This data describes a binding interaction between two proteins.

Sequence of chain A:
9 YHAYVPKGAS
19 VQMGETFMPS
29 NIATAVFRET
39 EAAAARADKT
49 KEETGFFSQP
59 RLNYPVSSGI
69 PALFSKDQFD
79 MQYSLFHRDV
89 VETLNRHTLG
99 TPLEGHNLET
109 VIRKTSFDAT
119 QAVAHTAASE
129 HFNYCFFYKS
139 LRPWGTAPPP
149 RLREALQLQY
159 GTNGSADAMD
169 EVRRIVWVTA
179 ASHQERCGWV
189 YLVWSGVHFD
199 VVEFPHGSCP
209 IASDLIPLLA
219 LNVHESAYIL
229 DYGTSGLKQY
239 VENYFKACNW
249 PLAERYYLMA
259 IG

Sequence of chain B:
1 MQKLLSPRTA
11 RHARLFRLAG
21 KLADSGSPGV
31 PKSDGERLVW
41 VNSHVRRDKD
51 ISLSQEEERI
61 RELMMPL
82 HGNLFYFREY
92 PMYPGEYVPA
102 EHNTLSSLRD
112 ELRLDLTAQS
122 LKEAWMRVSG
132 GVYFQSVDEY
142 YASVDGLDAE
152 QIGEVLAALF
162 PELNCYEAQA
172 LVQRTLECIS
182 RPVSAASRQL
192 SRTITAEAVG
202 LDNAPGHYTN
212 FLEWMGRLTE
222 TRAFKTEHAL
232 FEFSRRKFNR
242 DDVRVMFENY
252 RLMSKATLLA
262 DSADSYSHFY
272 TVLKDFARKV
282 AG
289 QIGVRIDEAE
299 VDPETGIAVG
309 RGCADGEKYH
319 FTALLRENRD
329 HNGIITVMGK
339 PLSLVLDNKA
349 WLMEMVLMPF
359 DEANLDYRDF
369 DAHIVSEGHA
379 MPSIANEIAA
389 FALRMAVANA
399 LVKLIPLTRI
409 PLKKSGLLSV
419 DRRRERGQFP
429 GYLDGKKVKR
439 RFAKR

Residue-level contacts at the interface:
Residue Y167 in chain B contacts residue V200 in chain A (closest heavy-atom distance 4.0 Å).
Residue L191 in chain B is in contact with residue M257 in chain A (closest heavy-atom distance 3.6 Å).
Residue D116 in chain B interacts with residue T118 in chain A (closest heavy-atom distance 2.9 Å).
Residue S192 in chain B contacts residue R111 in chain A (closest heavy-atom distance 2.8 Å).
Residue R175 in chain B contacts residue T113 in chain A (closest heavy-atom distance 4.2 Å).
Residue T196 in chain B contacts residue E107 in chain A (closest heavy-atom distance 2.5 Å).
Residue L115 in chain B interacts with residue T118 in chain A (closest heavy-atom distance 4.1 Å).
Residue S192 in chain B is in contact with residue E107 in chain A (closest heavy-atom distance 2.7 Å).
Residue I195 in chain B is in contact with residue F134 in chain A (closest heavy-atom distance 3.7 Å).
Residue E198 in chain B contacts residue Y254 in chain A (closest heavy-atom distance 2.4 Å).
Residue T210 in chain B contacts residue F54 in chain A (closest heavy-atom distance 3.8 Å).
Residue D203 in chain B is in contact with residue S56 in chain A (closest heavy-atom distance 4.3 Å).
Residue L117 in chain B is in contact with residue T118 in chain A (closest heavy-atom distance 4.2 Å).
Residue A171 in chain B interacts with residue A210 in chain A (closest heavy-atom distance 3.5 Å).
Residue R175 in chain B contacts residue D116 in chain A (closest heavy-atom distance 4.0 Å).
Residue A199 in chain B interacts with residue C133 in chain A (closest heavy-atom distance 3.5 Å).
Residue V200 in chain B interacts with residue C133 in chain A (closest heavy-atom distance 4.4 Å).
Residue R189 in chain B interacts with residue R111 in chain A (closest heavy-atom distance 3.1 Å).
Residue T196 in chain B contacts residue F130 in chain A (closest heavy-atom distance 3.8 Å).
Residue R175 in chain B interacts with residue F115 in chain A (closest heavy-atom distance 4.3 Å).
Residue T196 in chain B contacts residue L106 in chain A (closest heavy-atom distance 3.5 Å).
Residue R175 in chain B interacts with residue R111 in chain A (closest heavy-atom distance 3.8 Å).
Residue R175 in chain B is in contact with residue S114 in chain A (closest heavy-atom distance 2.9 Å).
Residue L117 in chain B is in contact with residue D116 in chain A (closest heavy-atom distance 3.8 Å).
Residue I195 in chain B is in contact with residue I214 in chain A (closest heavy-atom distance 3.9 Å).
Residue V200 in chain B contacts residue P58 in chain A (closest heavy-atom distance 3.5 Å).
Residue Y167 in chain B is in contact with residue L213 in chain A (closest heavy-atom distance 3.7 Å).
Residue Y167 in chain B is in contact with residue H196 in chain A (closest heavy-atom distance 3.3 Å).
Residue A199 in chain B interacts with residue K137 in chain A (closest heavy-atom distance 4.0 Å).
Residue D116 in chain B is in contact with residue Q119 in chain A (closest heavy-atom distance 4.3 Å).
Residue Y167 in chain B contacts residue S211 in chain A (closest heavy-atom distance 3.7 Å).
Residue Y167 in chain B is in contact with residue D198 in chain A (closest heavy-atom distance 3.2 Å).
Residue E102 in chain B contacts residue G98 in chain A (closest heavy-atom distance 4.3 Å).
Residue Y167 in chain B is in contact with residue S193 in chain A (closest heavy-atom distance 3.5 Å).
Residue L117 in chain B is in contact with residue Q119 in chain A (closest heavy-atom distance 4.2 Å).
Residue L117 in chain B is in contact with residue F115 in chain A (closest heavy-atom distance 3.8 Å).
Residue N204 in chain B interacts with residue S56 in chain A (closest heavy-atom distance 3.2 Å).
Residue R175 in chain B interacts with residue K112 in chain A (closest heavy-atom distance 2.6 Å).
Residue E168 in chain B interacts with residue F115 in chain A (closest heavy-atom distance 3.5 Å).
Residue L202 in chain B interacts with residue R59 in chain A (closest heavy-atom distance 3.5 Å).
Residue L191 in chain B contacts residue I214 in chain A (closest heavy-atom distance 3.6 Å).
Residue A171 in chain B contacts residue F115 in chain A (closest heavy-atom distance 3.8 Å).
Residue L164 in chain B interacts with residue F115 in chain A (closest heavy-atom distance 4.2 Å).
Residue T196 in chain B contacts residue I209 in chain A (closest heavy-atom distance 3.1 Å).
Residue E168 in chain B contacts residue S206 in chain A (closest heavy-atom distance 4.1 Å).
Residue E214 in chain B contacts residue N105 in chain A (closest heavy-atom distance 4.3 Å).
Residue E168 in chain B contacts residue S211 in chain A (closest heavy-atom distance 3.8 Å).
Residue A199 in chain B interacts with residue F130 in chain A (closest heavy-atom distance 4.2 Å).
Residue T118 in chain B is in contact with residue Q119 in chain A (closest heavy-atom distance 4.4 Å).
Residue A199 in chain B is in contact with residue P58 in chain A (closest heavy-atom distance 4.1 Å).
Residue C179 in chain B contacts residue K112 in chain A (closest heavy-atom distance 4.1 Å).
Residue E198 in chain B contacts residue K137 in chain A (closest heavy-atom distance 3.1 Å).
Residue I195 in chain B interacts with residue P215 in chain A (closest heavy-atom distance 4.3 Å).
Residue R193 in chain B contacts residue E107 in chain A (closest heavy-atom distance 3.2 Å).
Residue A171 in chain B contacts residue D212 in chain A (closest heavy-atom distance 3.3 Å).
Residue I195 in chain B is in contact with residue Y254 in chain A (closest heavy-atom distance 3.4 Å).
Residue A171 in chain B interacts with residue S211 in chain A (closest heavy-atom distance 3.8 Å).
Residue L172 in chain B interacts with residue F115 in chain A (closest heavy-atom distance 3.7 Å).
Residue L191 in chain B contacts residue A258 in chain A (closest heavy-atom distance 3.5 Å).
Residue L191 in chain B contacts residue Y254 in chain A (closest heavy-atom distance 3.9 Å).